Sequence of chain B:
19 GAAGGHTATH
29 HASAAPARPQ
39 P

Contacts between the two chains:
Residue D328 in chain A is in contact with residue S31 in chain B (closest heavy-atom distance 3.9 Å).
Residue R330 in chain A interacts with residue H24 in chain B (closest heavy-atom distance 4.5 Å).
Residue V333 in chain A interacts with residue A20 in chain B (closest heavy-atom distance 4.2 Å).
Residue T331 in chain A is in contact with residue A26 in chain B (closest heavy-atom distance 3.5 Å).
Residue V329 in chain A is in contact with residue H29 in chain B (closest heavy-atom distance 3.3 Å).
Residue E320 in chain A contacts residue R36 in chain B (closest heavy-atom distance 3.5 Å).
Residue G332 in chain A contacts residue A26 in chain B (closest heavy-atom distance 3.4 Å).
Residue P335 in chain A contacts residue A21 in chain B (closest heavy-atom distance 3.8 Å).
Residue D322 in chain A contacts residue R36 in chain B (closest heavy-atom distance 2.8 Å).
Residue V333 in chain A contacts residue T25 in chain B (closest heavy-atom distance 3.4 Å).
Residue G326 in chain A is in contact with residue A32 in chain B (closest heavy-atom distance 3.5 Å).
Residue R330 in chain A interacts with residue A26 in chain B (closest heavy-atom distance 3.9 Å).
Residue I541 in chain A interacts with residue H28 in chain B (closest heavy-atom distance 4.2 Å).
Residue H532 in chain A interacts with residue A35 in chain B (closest heavy-atom distance 3.8 Å).
Residue Q539 in chain A contacts residue S31 in chain B (closest heavy-atom distance 4.7 Å).
Residue V333 in chain A contacts residue G22 in chain B (closest heavy-atom distance 3.0 Å).
Residue G332 in chain A interacts with residue T27 in chain B (closest heavy-atom distance 3.9 Å).
Residue D328 in chain A interacts with residue H29 in chain B (closest heavy-atom distance 2.8 Å).
Residue M323 in chain A interacts with residue A35 in chain B (closest heavy-atom distance 4.0 Å).
Residue I324 in chain A is in contact with residue P37 in chain B (closest heavy-atom distance 4.0 Å).
Residue D328 in chain A is in contact with residue A30 in chain B (closest heavy-atom distance 3.8 Å).
Residue G528 in chain A interacts with residue Q38 in chain B (closest heavy-atom distance 4.8 Å).
Residue V536 in chain A interacts with residue A30 in chain B (closest heavy-atom distance 3.3 Å).
Residue G326 in chain A contacts residue A33 in chain B (closest heavy-atom distance 4.4 Å).
Residue A529 in chain A interacts with residue P37 in chain B (closest heavy-atom distance 4.1 Å).
Residue L327 in chain A contacts residue A32 in chain B (closest heavy-atom distance 2.9 Å).
Residue G528 in chain A is in contact with residue P37 in chain B (closest heavy-atom distance 3.3 Å).
Residue I324 in chain A is in contact with residue A35 in chain B (closest heavy-atom distance 3.2 Å).
Residue V333 in chain A interacts with residue G23 in chain B (closest heavy-atom distance 4.4 Å).
Residue R330 in chain A interacts with residue G23 in chain B (closest heavy-atom distance 2.7 Å).
Residue M323 in chain A is in contact with residue P37 in chain B (closest heavy-atom distance 4.7 Å).
Residue L334 in chain A is in contact with residue G22 in chain B (closest heavy-atom distance 4.7 Å).
Residue A540 in chain A interacts with residue A30 in chain B (closest heavy-atom distance 3.6 Å).
Residue P335 in chain A contacts residue A20 in chain B (closest heavy-atom distance 3.5 Å).
Residue V536 in chain A contacts residue S31 in chain B (closest heavy-atom distance 4.4 Å).
Residue T331 in chain A is in contact with residue H28 in chain B (closest heavy-atom distance 3.0 Å).
Residue M323 in chain A contacts residue P34 in chain B (closest heavy-atom distance 3.5 Å).
Residue T331 in chain A interacts with residue T27 in chain B (closest heavy-atom distance 2.7 Å).
Residue G332 in chain A interacts with residue T25 in chain B (closest heavy-atom distance 3.2 Å).
Residue P335 in chain A contacts residue G19 in chain B (closest heavy-atom distance 4.0 Å).
Residue D322 in chain A is in contact with residue P37 in chain B (closest heavy-atom distance 3.3 Å).
Residue R330 in chain A interacts with residue H29 in chain B (closest heavy-atom distance 3.2 Å).
Residue V333 in chain A contacts residue A21 in chain B (closest heavy-atom distance 3.4 Å).
Residue V536 in chain A is in contact with residue A32 in chain B (closest heavy-atom distance 3.8 Å).
Residue H532 in chain A interacts with residue P37 in chain B (closest heavy-atom distance 4.1 Å).
Residue G326 in chain A interacts with residue P34 in chain B (closest heavy-atom distance 3.6 Å).
Residue I324 in chain A interacts with residue P34 in chain B (closest heavy-atom distance 3.2 Å).
Residue A540 in chain A is in contact with residue H29 in chain B (closest heavy-atom distance 3.9 Å).
Residue A540 in chain A contacts residue H28 in chain B (closest heavy-atom distance 3.2 Å).
Residue V329 in chain A interacts with residue H28 in chain B (closest heavy-atom distance 4.0 Å).
Residue Q539 in chain A interacts with residue A30 in chain B (closest heavy-atom distance 3.7 Å).
Residue R330 in chain A interacts with residue H28 in chain B (closest heavy-atom distance 3.4 Å).
Residue R325 in chain A interacts with residue P34 in chain B (closest heavy-atom distance 4.2 Å).
Residue V329 in chain A interacts with residue A30 in chain B (closest heavy-atom distance 2.8 Å).
Residue V333 in chain A contacts residue A26 in chain B (closest heavy-atom distance 4.4 Å).
Residue Q539 in chain A contacts residue H29 in chain B (closest heavy-atom distance 4.6 Å).
Residue L334 in chain A interacts with residue A21 in chain B (closest heavy-atom distance 3.9 Å).
Residue L327 in chain A contacts residue A30 in chain B (closest heavy-atom distance 4.4 Å).
Residue M323 in chain A contacts residue R36 in chain B (closest heavy-atom distance 4.2 Å).
Residue L327 in chain A interacts with residue S31 in chain B (closest heavy-atom distance 3.4 Å).

This data describes a binding interaction between two proteins.

Sequence of chain A:
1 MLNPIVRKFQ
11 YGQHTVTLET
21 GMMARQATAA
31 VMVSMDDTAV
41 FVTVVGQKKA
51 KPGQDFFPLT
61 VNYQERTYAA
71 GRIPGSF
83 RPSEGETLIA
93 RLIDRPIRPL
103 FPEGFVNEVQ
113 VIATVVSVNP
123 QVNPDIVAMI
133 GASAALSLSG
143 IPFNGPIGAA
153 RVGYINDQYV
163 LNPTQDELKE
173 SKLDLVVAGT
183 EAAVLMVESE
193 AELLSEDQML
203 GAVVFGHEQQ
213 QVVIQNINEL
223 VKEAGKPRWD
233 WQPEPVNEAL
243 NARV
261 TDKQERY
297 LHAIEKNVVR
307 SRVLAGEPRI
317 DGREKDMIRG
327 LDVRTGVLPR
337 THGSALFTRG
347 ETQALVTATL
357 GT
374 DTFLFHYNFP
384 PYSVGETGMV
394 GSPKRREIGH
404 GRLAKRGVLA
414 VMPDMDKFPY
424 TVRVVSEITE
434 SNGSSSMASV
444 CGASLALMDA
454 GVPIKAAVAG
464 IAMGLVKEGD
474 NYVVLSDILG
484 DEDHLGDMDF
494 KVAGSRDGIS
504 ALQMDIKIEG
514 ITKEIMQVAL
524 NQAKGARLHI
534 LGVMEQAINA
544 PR